Residue-level contacts at the interface:
Residue A30 in the first protein interacts with residue A18 in the second protein (closest heavy-atom distance 3.5 Å).
Residue V33 in the first protein interacts with residue L28 in the second protein (closest heavy-atom distance 4.0 Å).
Residue L10 in the first protein is in contact with residue V3 in the second protein (closest heavy-atom distance 4.0 Å).
Residue L10 in the first protein contacts residue P2 in the second protein (closest heavy-atom distance 4.5 Å).
Residue A16 in the first protein contacts residue I6 in the second protein (closest heavy-atom distance 4.8 Å).
Residue A16 in the first protein interacts with residue P2 in the second protein (closest heavy-atom distance 3.8 Å).
Residue D11 in the first protein is in contact with residue P2 in the second protein (closest heavy-atom distance 2.9 Å).
Residue V33 in the first protein contacts residue L22 in the second protein (closest heavy-atom distance 3.7 Å).
Residue V31 in the first protein is in contact with residue S21 in the second protein (closest heavy-atom distance 4.9 Å).
Residue R7 in the first protein is in contact with residue R7 in the second protein (closest heavy-atom distance 5.0 Å).
Residue L36 in the first protein is in contact with residue L28 in the second protein (closest heavy-atom distance 3.7 Å).
Residue A30 in the first protein contacts residue L22 in the second protein (closest heavy-atom distance 3.6 Å).
Residue L23 in the first protein interacts with residue R9 in the second protein (closest heavy-atom distance 3.3 Å).
Residue V33 in the first protein is in contact with residue L29 in the second protein (closest heavy-atom distance 3.7 Å).
Residue D27 in the first protein interacts with residue A18 in the second protein (closest heavy-atom distance 3.4 Å).
Residue D24 in the first protein is in contact with residue R9 in the second protein (closest heavy-atom distance 2.7 Å).
Residue N20 in the first protein contacts residue I6 in the second protein (closest heavy-atom distance 3.6 Å).
Residue K34 in the first protein interacts with residue H25 in the second protein (closest heavy-atom distance 3.8 Å).
Residue L23 in the first protein is in contact with residue I6 in the second protein (closest heavy-atom distance 4.3 Å).
Residue A30 in the first protein is in contact with residue H25 in the second protein (closest heavy-atom distance 4.9 Å).
Residue N20 in the first protein is in contact with residue R9 in the second protein (closest heavy-atom distance 3.6 Å).
Residue D37 in the first protein is in contact with residue H25 in the second protein (closest heavy-atom distance 3.5 Å).
Residue A26 in the first protein contacts residue L19 in the second protein (closest heavy-atom distance 4.2 Å).
Residue L19 in the first protein contacts residue I6 in the second protein (closest heavy-atom distance 4.9 Å).
Residue D37 in the first protein is in contact with residue L28 in the second protein (closest heavy-atom distance 3.5 Å).
Residue L23 in the first protein interacts with residue L19 in the second protein (closest heavy-atom distance 3.6 Å).
Residue V33 in the first protein is in contact with residue H25 in the second protein (closest heavy-atom distance 3.4 Å).
Residue D24 in the first protein is in contact with residue Q14 in the second protein (closest heavy-atom distance 4.7 Å).
Residue A30 in the first protein is in contact with residue S21 in the second protein (closest heavy-atom distance 3.0 Å).
Residue A26 in the first protein interacts with residue A18 in the second protein (closest heavy-atom distance 3.5 Å).
Residue L36 in the first protein is in contact with residue L32 in the second protein (closest heavy-atom distance 3.3 Å).
Residue D27 in the first protein contacts residue Q14 in the second protein (closest heavy-atom distance 2.2 Å).
Residue L23 in the first protein interacts with residue V15 in the second protein (closest heavy-atom distance 3.4 Å).
Residue L23 in the first protein contacts residue L10 in the second protein (closest heavy-atom distance 4.1 Å).
Residue D11 in the first protein interacts with residue S1 in the second protein (closest heavy-atom distance 4.7 Å).
Residue R7 in the first protein interacts with residue V3 in the second protein (closest heavy-atom distance 4.2 Å).
Residue A26 in the first protein interacts with residue L22 in the second protein (closest heavy-atom distance 4.1 Å).
Residue A26 in the first protein contacts residue V15 in the second protein (closest heavy-atom distance 4.9 Å).
Residue D11 in the first protein contacts residue V3 in the second protein (closest heavy-atom distance 3.4 Å).
Residue N20 in the first protein interacts with residue G5 in the second protein (closest heavy-atom distance 4.3 Å).
Residue V40 in the first protein is in contact with residue L28 in the second protein (closest heavy-atom distance 4.1 Å).
Residue L29 in the first protein is in contact with residue L22 in the second protein (closest heavy-atom distance 4.0 Å).

Sequence of the first protein:
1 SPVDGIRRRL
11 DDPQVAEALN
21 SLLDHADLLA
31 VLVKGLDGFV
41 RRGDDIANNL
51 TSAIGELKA

This data describes a binding interaction between two proteins.

Sequence of the second protein:
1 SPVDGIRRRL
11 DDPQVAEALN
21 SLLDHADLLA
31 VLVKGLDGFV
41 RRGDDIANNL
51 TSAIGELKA